Contacts between the two chains:
Residue L5 in protein 1 is in contact with residue T57 in protein 2 (closest heavy-atom distance 3.7 Å).
Residue I29 in protein 1 interacts with residue A49 in protein 2 (closest heavy-atom distance 4.5 Å).
Residue I29 in protein 1 is in contact with residue L48 in protein 2 (closest heavy-atom distance 4.4 Å).

Sequence of protein 2:
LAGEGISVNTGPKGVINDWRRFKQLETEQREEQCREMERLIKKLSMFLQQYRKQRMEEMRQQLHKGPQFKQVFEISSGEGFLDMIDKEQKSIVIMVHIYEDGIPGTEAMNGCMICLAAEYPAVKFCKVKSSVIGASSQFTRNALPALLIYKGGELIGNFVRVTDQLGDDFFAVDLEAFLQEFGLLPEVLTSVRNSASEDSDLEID

The following describes two proteins that form a bound complex.

Sequence of protein 1:
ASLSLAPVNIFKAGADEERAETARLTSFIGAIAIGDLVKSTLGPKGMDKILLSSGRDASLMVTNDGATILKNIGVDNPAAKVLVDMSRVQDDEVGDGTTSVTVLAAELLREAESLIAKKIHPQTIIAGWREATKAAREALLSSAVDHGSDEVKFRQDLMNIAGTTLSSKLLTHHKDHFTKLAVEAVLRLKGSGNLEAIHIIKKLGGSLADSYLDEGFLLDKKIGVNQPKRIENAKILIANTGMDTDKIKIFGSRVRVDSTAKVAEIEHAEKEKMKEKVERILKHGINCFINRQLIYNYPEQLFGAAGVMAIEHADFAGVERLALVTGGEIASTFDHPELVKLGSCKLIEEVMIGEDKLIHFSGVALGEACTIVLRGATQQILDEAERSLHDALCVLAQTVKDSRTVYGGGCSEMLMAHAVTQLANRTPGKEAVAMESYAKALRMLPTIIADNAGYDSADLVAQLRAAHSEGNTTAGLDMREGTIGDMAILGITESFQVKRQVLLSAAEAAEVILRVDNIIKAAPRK